The following describes two proteins that form a bound complex.

Sequence of protein 2:
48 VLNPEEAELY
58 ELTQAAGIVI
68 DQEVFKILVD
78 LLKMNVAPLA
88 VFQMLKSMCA

Interface contacts:
Residue L21 in protein 1 interacts with residue E70 in protein 2 (closest heavy-atom distance 3.5 Å).
Residue I94 in protein 1 contacts residue I65 in protein 2 (closest heavy-atom distance 3.7 Å).
Residue L37 in protein 1 interacts with residue V83 in protein 2 (closest heavy-atom distance 3.4 Å).
Residue Y33 in protein 1 contacts residue S94 in protein 2 (closest heavy-atom distance 2.8 Å).
Residue L21 in protein 1 contacts residue V71 in protein 2 (closest heavy-atom distance 3.7 Å).
Residue Y33 in protein 1 interacts with residue M91 in protein 2 (closest heavy-atom distance 3.4 Å).
Residue K92 in protein 1 interacts with residue F89 in protein 2 (closest heavy-atom distance 3.1 Å).
Residue Y33 in protein 1 is in contact with residue M95 in protein 2 (closest heavy-atom distance 3.2 Å).
Residue T99 in protein 1 contacts residue K93 in protein 2 (closest heavy-atom distance 3.4 Å).
Residue L86 in protein 1 is in contact with residue L79 in protein 2 (closest heavy-atom distance 3.8 Å).
Residue K71 in protein 1 contacts residue E55 in protein 2 (closest heavy-atom distance 3.2 Å).
Residue F61 in protein 1 is in contact with residue A63 in protein 2 (closest heavy-atom distance 3.6 Å).
Residue K71 in protein 1 is in contact with residue E58 in protein 2 (closest heavy-atom distance 2.7 Å).
Residue Y102 in protein 1 is in contact with residue C96 in protein 2 (closest heavy-atom distance 3.2 Å).
Residue K92 in protein 1 interacts with residue L86 in protein 2 (closest heavy-atom distance 3.7 Å).
Residue Y88 in protein 1 interacts with residue L86 in protein 2 (closest heavy-atom distance 3.7 Å).
Residue F68 in protein 1 is in contact with residue A63 in protein 2 (closest heavy-atom distance 3.6 Å).
Residue L89 in protein 1 contacts residue V88 in protein 2 (closest heavy-atom distance 3.5 Å).
Residue K71 in protein 1 interacts with residue L59 in protein 2 (closest heavy-atom distance 3.8 Å).
Residue Q104 in protein 1 is in contact with residue V66 in protein 2 (closest heavy-atom distance 3.6 Å).
Residue L36 in protein 1 is in contact with residue A87 in protein 2 (closest heavy-atom distance 3.4 Å).
Residue T99 in protein 1 interacts with residue C96 in protein 2 (closest heavy-atom distance 3.6 Å).
Residue L93 in protein 1 is in contact with residue F89 in protein 2 (closest heavy-atom distance 3.4 Å).
Residue S62 in protein 1 is in contact with residue A62 in protein 2 (closest heavy-atom distance 3.7 Å).
Residue L37 in protein 1 is in contact with residue L78 in protein 2 (closest heavy-atom distance 3.7 Å).
Residue L103 in protein 1 is in contact with residue L92 in protein 2 (closest heavy-atom distance 3.8 Å).
Residue L18 in protein 1 contacts residue V71 in protein 2 (closest heavy-atom distance 3.7 Å).
Residue L18 in protein 1 is in contact with residue M95 in protein 2 (closest heavy-atom distance 3.6 Å).
Residue L21 in protein 1 contacts residue I74 in protein 2 (closest heavy-atom distance 3.6 Å).
Residue Y88 in protein 1 interacts with residue P85 in protein 2 (closest heavy-atom distance 3.5 Å).
Residue L103 in protein 1 is in contact with residue V66 in protein 2 (closest heavy-atom distance 3.5 Å).
Residue D67 in protein 1 interacts with residue A62 in protein 2 (closest heavy-atom distance 3.8 Å).
Residue D96 in protein 1 interacts with residue F89 in protein 2 (closest heavy-atom distance 3.6 Å).
Residue E98 in protein 1 interacts with residue A97 in protein 2 (closest heavy-atom distance 2.9 Å).
Residue A107 in protein 1 contacts residue D68 in protein 2 (closest heavy-atom distance 3.7 Å).
Residue D14 in protein 1 contacts residue M81 in protein 2 (closest heavy-atom distance 3.0 Å).
Residue N40 in protein 1 interacts with residue V83 in protein 2 (closest heavy-atom distance 3.7 Å).
Residue L90 in protein 1 is in contact with residue T60 in protein 2 (closest heavy-atom distance 3.3 Å).
Residue L18 in protein 1 interacts with residue M91 in protein 2 (closest heavy-atom distance 3.3 Å).
Residue N40 in protein 1 contacts residue M81 in protein 2 (closest heavy-atom distance 3.6 Å).
Residue I58 in protein 1 is in contact with residue A63 in protein 2 (closest heavy-atom distance 3.7 Å).
Residue D14 in protein 1 is in contact with residue D77 in protein 2 (closest heavy-atom distance 2.9 Å).
Residue N106 in protein 1 is in contact with residue D68 in protein 2 (closest heavy-atom distance 3.6 Å).
Residue R10 in protein 1 interacts with residue D77 in protein 2 (closest heavy-atom distance 2.3 Å).
Residue N40 in protein 1 contacts residue N82 in protein 2 (closest heavy-atom distance 3.0 Å).
Residue N82 in protein 1 contacts residue L79 in protein 2 (closest heavy-atom distance 3.7 Å).
Residue D96 in protein 1 interacts with residue K93 in protein 2 (closest heavy-atom distance 3.0 Å).
Residue D14 in protein 1 is in contact with residue I74 in protein 2 (closest heavy-atom distance 3.7 Å).
Residue P85 in protein 1 contacts residue P85 in protein 2 (closest heavy-atom distance 3.3 Å).
Residue S62 in protein 1 is in contact with residue A63 in protein 2 (closest heavy-atom distance 3.1 Å).
Residue Y72 in protein 1 contacts residue L59 in protein 2 (closest heavy-atom distance 3.7 Å).
Residue F68 in protein 1 contacts residue L59 in protein 2 (closest heavy-atom distance 3.3 Å).
Residue L22 in protein 1 is in contact with residue M95 in protein 2 (closest heavy-atom distance 3.2 Å).
Residue K78 in protein 1 interacts with residue E55 in protein 2 (closest heavy-atom distance 3.8 Å).
Residue R81 in protein 1 interacts with residue E52 in protein 2 (closest heavy-atom distance 3.7 Å).
Residue I11 in protein 1 interacts with residue M81 in protein 2 (closest heavy-atom distance 3.7 Å).
Residue L103 in protein 1 contacts residue I67 in protein 2 (closest heavy-atom distance 3.4 Å).
Residue T42 in protein 1 interacts with residue N82 in protein 2 (closest heavy-atom distance 2.4 Å).
Residue T64 in protein 1 contacts residue A62 in protein 2 (closest heavy-atom distance 3.5 Å).
Residue F68 in protein 1 is in contact with residue A62 in protein 2 (closest heavy-atom distance 3.8 Å).

Sequence of protein 1:
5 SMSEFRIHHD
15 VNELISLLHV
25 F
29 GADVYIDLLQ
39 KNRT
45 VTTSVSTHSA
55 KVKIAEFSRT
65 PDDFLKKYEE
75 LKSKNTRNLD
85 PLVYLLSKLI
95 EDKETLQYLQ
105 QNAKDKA